Interface contacts:
Residue V139 in the first protein contacts residue I1 in the second protein (closest heavy-atom distance 4.2 Å).
Residue A233 in the first protein interacts with residue I1 in the second protein (closest heavy-atom distance 3.2 Å).
Residue E249 in the first protein interacts with residue F11 in the second protein (closest heavy-atom distance 4.1 Å).
Residue L72 in the first protein is in contact with residue V8 in the second protein (closest heavy-atom distance 4.1 Å).
Residue R135 in the first protein contacts residue G9 in the second protein (closest heavy-atom distance 4.6 Å).
Residue A234 in the first protein interacts with residue I1 in the second protein (closest heavy-atom distance 4.7 Å).
Residue V139 in the first protein interacts with residue V8 in the second protein (closest heavy-atom distance 4.3 Å).
Residue R135 in the first protein interacts with residue V8 in the second protein (closest heavy-atom distance 3.0 Å).
Residue R135 in the first protein is in contact with residue L10 in the second protein (closest heavy-atom distance 3.9 Å).
Residue V230 in the first protein contacts residue L5 in the second protein (closest heavy-atom distance 4.1 Å).
Residue V138 in the first protein is in contact with residue V8 in the second protein (closest heavy-atom distance 4.1 Å).
Residue L226 in the first protein contacts residue L10 in the second protein (closest heavy-atom distance 4.1 Å).
Residue A246 in the first protein is in contact with residue F11 in the second protein (closest heavy-atom distance 3.6 Å).
Residue K245 in the first protein interacts with residue F11 in the second protein (closest heavy-atom distance 4.1 Å).
Residue A246 in the first protein contacts residue L2 in the second protein (closest heavy-atom distance 3.6 Å).
Residue E249 in the first protein is in contact with residue L10 in the second protein (closest heavy-atom distance 3.7 Å).
Residue K141 in the first protein interacts with residue N4 in the second protein (closest heavy-atom distance 3.7 Å).
Residue T243 in the first protein is in contact with residue L2 in the second protein (closest heavy-atom distance 4.1 Å).
Residue N310 in the first protein contacts residue V8 in the second protein (closest heavy-atom distance 4.7 Å).
Residue T242 in the first protein contacts residue L2 in the second protein (closest heavy-atom distance 3.5 Å).
Residue L72 in the first protein contacts residue D7 in the second protein (closest heavy-atom distance 3.5 Å).
Residue V139 in the first protein is in contact with residue L5 in the second protein (closest heavy-atom distance 3.9 Å).
Residue L226 in the first protein interacts with residue L5 in the second protein (closest heavy-atom distance 4.6 Å).
Residue N310 in the first protein contacts residue G9 in the second protein (closest heavy-atom distance 3.6 Å).
Residue V250 in the first protein is in contact with residue L5 in the second protein (closest heavy-atom distance 4.0 Å).
Residue M253 in the first protein interacts with residue L10 in the second protein (closest heavy-atom distance 3.9 Å).
Residue Y223 in the first protein contacts residue L10 in the second protein (closest heavy-atom distance 5.0 Å).
Residue T229 in the first protein is in contact with residue I1 in the second protein (closest heavy-atom distance 4.0 Å).
Residue V230 in the first protein interacts with residue I1 in the second protein (closest heavy-atom distance 4.3 Å).
Residue V138 in the first protein is in contact with residue N4 in the second protein (closest heavy-atom distance 3.3 Å).
Residue V139 in the first protein interacts with residue N4 in the second protein (closest heavy-atom distance 3.7 Å).
Residue M257 in the first protein is in contact with residue L10 in the second protein (closest heavy-atom distance 4.0 Å).
Residue V250 in the first protein contacts residue F11 in the second protein (closest heavy-atom distance 4.8 Å).
Residue K311 in the first protein contacts residue F11 in the second protein (closest heavy-atom distance 4.1 Å).
Residue E134 in the first protein interacts with residue V8 in the second protein (closest heavy-atom distance 5.0 Å).
Residue A246 in the first protein interacts with residue L5 in the second protein (closest heavy-atom distance 4.0 Å).
Residue T242 in the first protein interacts with residue F11 in the second protein (closest heavy-atom distance 3.8 Å).
Residue T243 in the first protein interacts with residue I1 in the second protein (closest heavy-atom distance 3.7 Å).
Residue N73 in the first protein interacts with residue D7 in the second protein (closest heavy-atom distance 4.9 Å).
Residue V250 in the first protein interacts with residue L10 in the second protein (closest heavy-atom distance 4.0 Å).

The following describes two proteins that form a bound complex.

Sequence of the second protein:
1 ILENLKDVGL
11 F

Sequence of the first protein:
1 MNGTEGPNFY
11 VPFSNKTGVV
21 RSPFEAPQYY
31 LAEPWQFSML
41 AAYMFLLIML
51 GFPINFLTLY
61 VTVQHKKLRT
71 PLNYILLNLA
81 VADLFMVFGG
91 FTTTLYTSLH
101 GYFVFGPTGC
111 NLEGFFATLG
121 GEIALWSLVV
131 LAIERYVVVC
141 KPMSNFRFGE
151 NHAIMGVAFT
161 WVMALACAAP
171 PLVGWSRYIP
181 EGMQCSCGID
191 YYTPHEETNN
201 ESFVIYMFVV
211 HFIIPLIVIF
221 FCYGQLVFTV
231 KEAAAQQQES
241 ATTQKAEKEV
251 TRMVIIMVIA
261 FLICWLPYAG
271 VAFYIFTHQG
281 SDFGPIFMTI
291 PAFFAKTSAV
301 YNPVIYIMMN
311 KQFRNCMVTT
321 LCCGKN